Sequence of chain B:
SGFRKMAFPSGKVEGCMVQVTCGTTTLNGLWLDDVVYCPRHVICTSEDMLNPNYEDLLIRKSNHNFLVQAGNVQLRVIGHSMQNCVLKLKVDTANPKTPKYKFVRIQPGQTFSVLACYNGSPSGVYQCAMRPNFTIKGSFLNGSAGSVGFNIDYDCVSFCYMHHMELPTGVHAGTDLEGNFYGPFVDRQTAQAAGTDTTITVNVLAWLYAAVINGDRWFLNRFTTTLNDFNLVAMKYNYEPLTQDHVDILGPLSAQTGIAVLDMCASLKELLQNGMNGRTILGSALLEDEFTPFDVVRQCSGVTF

These two protein chains interact to form a complex.

Sequence of chain A:
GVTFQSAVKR

Interface contacts:
Residue N142 in chain B contacts residue S6 in chain A (closest heavy-atom distance 3.7 Å).
Residue F140 in chain B is in contact with residue Q5 in chain A (closest heavy-atom distance 3.2 Å).
Residue R188 in chain B contacts residue F4 in chain A (closest heavy-atom distance 3.5 Å).
Residue G143 in chain B interacts with residue Q5 in chain A (closest heavy-atom distance 2.8 Å).
Residue T190 in chain B contacts residue V2 in chain A (closest heavy-atom distance 3.4 Å).
Residue E166 in chain B interacts with residue V2 in chain A (closest heavy-atom distance 3.4 Å).
Residue A145 in chain B interacts with residue S6 in chain A (closest heavy-atom distance 3.8 Å).
Residue H41 in chain B interacts with residue F4 in chain A (closest heavy-atom distance 3.7 Å).
Residue T26 in chain B interacts with residue V8 in chain A (closest heavy-atom distance 4.2 Å).
Residue T26 in chain B is in contact with residue A7 in chain A (closest heavy-atom distance 2.9 Å).
Residue M165 in chain B contacts residue T3 in chain A (closest heavy-atom distance 3.3 Å).
Residue P168 in chain B interacts with residue V2 in chain A (closest heavy-atom distance 4.2 Å).
Residue P168 in chain B interacts with residue G1 in chain A (closest heavy-atom distance 3.6 Å).
Residue E166 in chain B interacts with residue Q5 in chain A (closest heavy-atom distance 3.2 Å).
Residue T25 in chain B interacts with residue A7 in chain A (closest heavy-atom distance 3.5 Å).
Residue T24 in chain B interacts with residue K9 in chain A (closest heavy-atom distance 2.7 Å).
Residue T21 in chain B is in contact with residue K9 in chain A (closest heavy-atom distance 4.2 Å).
Residue Y54 in chain B is in contact with residue F4 in chain A (closest heavy-atom distance 3.9 Å).
Residue E166 in chain B contacts residue T3 in chain A (closest heavy-atom distance 2.8 Å).
Residue T24 in chain B is in contact with residue A7 in chain A (closest heavy-atom distance 3.9 Å).
Residue M49 in chain B interacts with residue F4 in chain A (closest heavy-atom distance 3.6 Å).
Residue L167 in chain B interacts with residue V2 in chain A (closest heavy-atom distance 4.1 Å).
Residue G143 in chain B is in contact with residue A7 in chain A (closest heavy-atom distance 3.6 Å).
Residue L141 in chain B contacts residue Q5 in chain A (closest heavy-atom distance 3.6 Å).
Residue H41 in chain B interacts with residue Q5 in chain A (closest heavy-atom distance 4.0 Å).
Residue Q189 in chain B contacts residue F4 in chain A (closest heavy-atom distance 2.8 Å).
Residue N142 in chain B is in contact with residue T3 in chain A (closest heavy-atom distance 3.8 Å).
Residue A191 in chain B contacts residue V2 in chain A (closest heavy-atom distance 4.4 Å).
Residue T26 in chain B is in contact with residue S6 in chain A (closest heavy-atom distance 3.5 Å).
Residue C44 in chain B interacts with residue F4 in chain A (closest heavy-atom distance 4.1 Å).
Residue N142 in chain B is in contact with residue Q5 in chain A (closest heavy-atom distance 3.7 Å).
Residue N142 in chain B interacts with residue A7 in chain A (closest heavy-atom distance 4.2 Å).
Residue M165 in chain B is in contact with residue F4 in chain A (closest heavy-atom distance 4.0 Å).
Residue H164 in chain B interacts with residue T3 in chain A (closest heavy-atom distance 4.5 Å).
Residue S144 in chain B is in contact with residue Q5 in chain A (closest heavy-atom distance 3.2 Å).
Residue L27 in chain B is in contact with residue S6 in chain A (closest heavy-atom distance 4.2 Å).
Residue H164 in chain B is in contact with residue F4 in chain A (closest heavy-atom distance 3.9 Å).
Residue T24 in chain B interacts with residue V8 in chain A (closest heavy-atom distance 3.4 Å).
Residue M165 in chain B interacts with residue V2 in chain A (closest heavy-atom distance 4.0 Å).
Residue H164 in chain B interacts with residue Q5 in chain A (closest heavy-atom distance 3.1 Å).
Residue G143 in chain B is in contact with residue S6 in chain A (closest heavy-atom distance 3.2 Å).
Residue A145 in chain B interacts with residue Q5 in chain A (closest heavy-atom distance 2.9 Å).
Residue T25 in chain B interacts with residue K9 in chain A (closest heavy-atom distance 4.4 Å).
Residue H163 in chain B is in contact with residue Q5 in chain A (closest heavy-atom distance 2.7 Å).
Residue H41 in chain B is in contact with residue S6 in chain A (closest heavy-atom distance 3.6 Å).
Residue M165 in chain B interacts with residue Q5 in chain A (closest heavy-atom distance 4.1 Å).
Residue Q189 in chain B interacts with residue T3 in chain A (closest heavy-atom distance 3.5 Å).
Residue L167 in chain B contacts residue G1 in chain A (closest heavy-atom distance 3.9 Å).
Residue Q192 in chain B contacts residue V2 in chain A (closest heavy-atom distance 3.6 Å).
Residue N142 in chain B is in contact with residue F4 in chain A (closest heavy-atom distance 3.8 Å).
Residue Q189 in chain B interacts with residue V2 in chain A (closest heavy-atom distance 3.4 Å).
Residue E166 in chain B contacts residue G1 in chain A (closest heavy-atom distance 3.8 Å).
Residue D48 in chain B interacts with residue F4 in chain A (closest heavy-atom distance 4.8 Å).
Residue R188 in chain B contacts residue V2 in chain A (closest heavy-atom distance 3.7 Å).
Residue D187 in chain B is in contact with residue F4 in chain A (closest heavy-atom distance 3.3 Å).
Residue G23 in chain B interacts with residue K9 in chain A (closest heavy-atom distance 4.7 Å).
Residue H164 in chain B is in contact with residue S6 in chain A (closest heavy-atom distance 4.8 Å).
Residue T26 in chain B interacts with residue K9 in chain A (closest heavy-atom distance 4.2 Å).
Residue T25 in chain B interacts with residue S6 in chain A (closest heavy-atom distance 3.6 Å).
Residue H172 in chain B interacts with residue Q5 in chain A (closest heavy-atom distance 3.7 Å).